Sequence of chain B:
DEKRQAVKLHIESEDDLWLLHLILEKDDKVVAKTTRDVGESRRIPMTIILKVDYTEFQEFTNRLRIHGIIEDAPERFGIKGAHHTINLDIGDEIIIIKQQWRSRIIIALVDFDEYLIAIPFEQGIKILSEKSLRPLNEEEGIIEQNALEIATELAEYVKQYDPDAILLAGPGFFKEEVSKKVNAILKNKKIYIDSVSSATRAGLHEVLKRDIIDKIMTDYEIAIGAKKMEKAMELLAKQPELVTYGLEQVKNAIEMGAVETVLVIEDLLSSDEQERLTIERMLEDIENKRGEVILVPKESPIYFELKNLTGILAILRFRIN

This data describes a binding interaction between two proteins.

Interface contacts:
Residue D42 in chain A contacts residue L35 in chain B (closest heavy-atom distance 3.4 Å).
Residue L312 in chain A contacts residue T90 in chain B (closest heavy-atom distance 4.0 Å).
Residue V33 in chain A contacts residue D41 in chain B (closest heavy-atom distance 3.6 Å).
Residue L45 in chain A contacts residue I49 in chain B (closest heavy-atom distance 4.2 Å).
Residue R92 in chain A contacts residue E323 in chain B (closest heavy-atom distance 2.9 Å).
Residue L35 in chain A interacts with residue L45 in chain B (closest heavy-atom distance 3.7 Å).
Residue L312 in chain A is in contact with residue F89 in chain B (closest heavy-atom distance 3.7 Å).
Residue L326 in chain A contacts residue F89 in chain B (closest heavy-atom distance 3.9 Å).
Residue D41 in chain A contacts residue V33 in chain B (closest heavy-atom distance 3.6 Å).
Residue V336 in chain A interacts with residue F89 in chain B (closest heavy-atom distance 3.9 Å).
Residue Q31 in chain A contacts residue W44 in chain B (closest heavy-atom distance 4.2 Å).
Residue K34 in chain A is in contact with residue D41 in chain B (closest heavy-atom distance 2.9 Å).
Residue L48 in chain A contacts residue V33 in chain B (closest heavy-atom distance 4.1 Å).
Residue A32 in chain A interacts with residue D41 in chain B (closest heavy-atom distance 4.2 Å).
Residue D41 in chain A interacts with residue A32 in chain B (closest heavy-atom distance 4.2 Å).
Residue Q87 in chain A interacts with residue E327 in chain B (closest heavy-atom distance 4.1 Å).
Residue L45 in chain A is in contact with residue L35 in chain B (closest heavy-atom distance 3.7 Å).
Residue T90 in chain A is in contact with residue L312 in chain B (closest heavy-atom distance 4.0 Å).
Residue F89 in chain A is in contact with residue L312 in chain B (closest heavy-atom distance 3.7 Å).
Residue E38 in chain A contacts residue E38 in chain B (closest heavy-atom distance 2.9 Å).
Residue L45 in chain A contacts residue V33 in chain B (closest heavy-atom distance 4.1 Å).
Residue E323 in chain A interacts with residue T90 in chain B (closest heavy-atom distance 3.0 Å).
Residue E38 in chain A interacts with residue H36 in chain B (closest heavy-atom distance 3.2 Å).
Residue E327 in chain A is in contact with residue Q87 in chain B (closest heavy-atom distance 4.1 Å).
Residue K34 in chain A is in contact with residue D42 in chain B (closest heavy-atom distance 4.3 Å).
Residue W130 in chain A contacts residue L48 in chain B (closest heavy-atom distance 3.9 Å).
Residue H36 in chain A contacts residue E38 in chain B (closest heavy-atom distance 3.2 Å).
Residue F89 in chain A contacts residue E330 in chain B (closest heavy-atom distance 4.0 Å).
Residue K252 in chain A is in contact with residue D41 in chain B (closest heavy-atom distance 3.1 Å).
Residue W130 in chain A interacts with residue L45 in chain B (closest heavy-atom distance 4.3 Å).
Residue R94 in chain A is in contact with residue L320 in chain B (closest heavy-atom distance 4.2 Å).
Residue D42 in chain A interacts with residue K34 in chain B (closest heavy-atom distance 4.3 Å).
Residue I49 in chain A interacts with residue L45 in chain B (closest heavy-atom distance 4.2 Å).
Residue Q87 in chain A is in contact with residue E323 in chain B (closest heavy-atom distance 3.0 Å).
Residue D118 in chain A interacts with residue R319 in chain B (closest heavy-atom distance 4.2 Å).
Residue R319 in chain A contacts residue T90 in chain B (closest heavy-atom distance 3.2 Å).
Residue L48 in chain A contacts residue Q31 in chain B (closest heavy-atom distance 3.6 Å).
Residue L338 in chain A contacts residue F89 in chain B (closest heavy-atom distance 3.7 Å).
Residue F89 in chain A interacts with residue L326 in chain B (closest heavy-atom distance 3.9 Å).
Residue F89 in chain A interacts with residue V336 in chain B (closest heavy-atom distance 3.9 Å).
Residue V33 in chain A interacts with residue L48 in chain B (closest heavy-atom distance 4.1 Å).
Residue L45 in chain A is in contact with residue W130 in chain B (closest heavy-atom distance 4.3 Å).
Residue D41 in chain A interacts with residue K252 in chain B (closest heavy-atom distance 3.1 Å).
Residue L320 in chain A is in contact with residue R94 in chain B (closest heavy-atom distance 4.2 Å).
Residue E323 in chain A interacts with residue R92 in chain B (closest heavy-atom distance 2.9 Å).
Residue T90 in chain A contacts residue R319 in chain B (closest heavy-atom distance 3.2 Å).
Residue T90 in chain A contacts residue E323 in chain B (closest heavy-atom distance 3.0 Å).
Residue R319 in chain A is in contact with residue D118 in chain B (closest heavy-atom distance 4.2 Å).
Residue W44 in chain A interacts with residue Q31 in chain B (closest heavy-atom distance 4.2 Å).
Residue L48 in chain A contacts residue W130 in chain B (closest heavy-atom distance 3.9 Å).
Residue R92 in chain A contacts residue R319 in chain B (closest heavy-atom distance 3.1 Å).
Residue E323 in chain A contacts residue Q87 in chain B (closest heavy-atom distance 3.0 Å).
Residue V33 in chain A is in contact with residue L45 in chain B (closest heavy-atom distance 4.1 Å).
Residue E330 in chain A is in contact with residue F89 in chain B (closest heavy-atom distance 4.0 Å).
Residue Q31 in chain A contacts residue L48 in chain B (closest heavy-atom distance 3.6 Å).
Residue L45 in chain A contacts residue L45 in chain B (closest heavy-atom distance 4.1 Å).
Residue R319 in chain A interacts with residue R92 in chain B (closest heavy-atom distance 3.1 Å).
Residue F89 in chain A is in contact with residue L338 in chain B (closest heavy-atom distance 3.7 Å).
Residue L35 in chain A is in contact with residue D42 in chain B (closest heavy-atom distance 3.4 Å).
Residue D41 in chain A is in contact with residue K34 in chain B (closest heavy-atom distance 2.9 Å).

Sequence of chain A:
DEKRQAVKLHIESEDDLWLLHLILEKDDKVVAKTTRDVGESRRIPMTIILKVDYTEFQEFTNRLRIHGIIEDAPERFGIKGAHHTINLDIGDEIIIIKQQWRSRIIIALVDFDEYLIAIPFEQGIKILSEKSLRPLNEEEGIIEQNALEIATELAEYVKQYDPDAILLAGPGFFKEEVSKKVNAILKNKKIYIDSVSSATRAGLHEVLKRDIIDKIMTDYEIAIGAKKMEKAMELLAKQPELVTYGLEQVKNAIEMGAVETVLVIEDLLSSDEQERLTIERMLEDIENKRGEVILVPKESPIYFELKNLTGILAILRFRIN